Sequence of protein 2:
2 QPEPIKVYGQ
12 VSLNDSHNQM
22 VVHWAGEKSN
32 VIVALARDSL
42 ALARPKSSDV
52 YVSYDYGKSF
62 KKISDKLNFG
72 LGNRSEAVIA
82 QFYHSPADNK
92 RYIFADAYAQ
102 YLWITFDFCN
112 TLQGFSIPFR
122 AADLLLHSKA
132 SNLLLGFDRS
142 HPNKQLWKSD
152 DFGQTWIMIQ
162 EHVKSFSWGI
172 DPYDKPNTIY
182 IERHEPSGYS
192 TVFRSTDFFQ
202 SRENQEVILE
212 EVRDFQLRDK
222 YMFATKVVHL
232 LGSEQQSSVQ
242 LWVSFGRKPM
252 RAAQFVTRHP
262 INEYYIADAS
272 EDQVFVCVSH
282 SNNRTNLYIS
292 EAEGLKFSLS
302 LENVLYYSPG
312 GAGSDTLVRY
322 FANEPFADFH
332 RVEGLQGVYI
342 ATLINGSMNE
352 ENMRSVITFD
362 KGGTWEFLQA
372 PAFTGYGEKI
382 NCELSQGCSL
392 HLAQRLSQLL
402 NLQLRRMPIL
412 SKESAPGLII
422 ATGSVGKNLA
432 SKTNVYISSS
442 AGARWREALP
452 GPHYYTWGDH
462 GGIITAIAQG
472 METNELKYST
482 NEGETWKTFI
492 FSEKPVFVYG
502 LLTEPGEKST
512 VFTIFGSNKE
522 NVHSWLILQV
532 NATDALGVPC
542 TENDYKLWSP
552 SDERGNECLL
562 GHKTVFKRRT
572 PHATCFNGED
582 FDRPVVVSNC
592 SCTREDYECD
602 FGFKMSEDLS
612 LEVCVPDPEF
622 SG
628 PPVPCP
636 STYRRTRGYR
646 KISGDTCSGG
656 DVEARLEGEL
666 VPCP

Contacts between the two chains:
Residue Q20 in protein 2 is in contact with residue L8 in protein 1 (closest heavy-atom distance 4.7 Å).
Residue W25 in protein 2 is in contact with residue V10 in protein 1 (closest heavy-atom distance 4.0 Å).
Residue W526 in protein 2 is in contact with residue F7 in protein 1 (closest heavy-atom distance 3.8 Å).
Residue P506 in protein 2 interacts with residue V10 in protein 1 (closest heavy-atom distance 4.4 Å).
Residue R406 in protein 2 interacts with residue F7 in protein 1 (closest heavy-atom distance 3.7 Å).
Residue R406 in protein 2 is in contact with residue G6 in protein 1 (closest heavy-atom distance 2.9 Å).
Residue L405 in protein 2 contacts residue Q3 in protein 1 (closest heavy-atom distance 4.0 Å).
Residue Q20 in protein 2 contacts residue F7 in protein 1 (closest heavy-atom distance 3.4 Å).
Residue M21 in protein 2 contacts residue V9 in protein 1 (closest heavy-atom distance 2.9 Å).
Residue V23 in protein 2 contacts residue V9 in protein 1 (closest heavy-atom distance 2.8 Å).
Residue L503 in protein 2 interacts with residue V10 in protein 1 (closest heavy-atom distance 4.0 Å).
Residue N19 in protein 2 is in contact with residue G6 in protein 1 (closest heavy-atom distance 3.1 Å).
Residue R406 in protein 2 contacts residue R5 in protein 1 (closest heavy-atom distance 2.5 Å).
Residue N19 in protein 2 contacts residue R5 in protein 1 (closest heavy-atom distance 3.1 Å).
Residue Y500 in protein 2 interacts with residue G6 in protein 1 (closest heavy-atom distance 3.6 Å).
Residue Y500 in protein 2 is in contact with residue L1 in protein 1 (closest heavy-atom distance 3.9 Å).
Residue Y500 in protein 2 interacts with residue L8 in protein 1 (closest heavy-atom distance 4.1 Å).
Residue V23 in protein 2 interacts with residue Q11 in protein 1 (closest heavy-atom distance 3.0 Å).
Residue M21 in protein 2 interacts with residue L8 in protein 1 (closest heavy-atom distance 3.4 Å).
Residue Q470 in protein 2 is in contact with residue L1 in protein 1 (closest heavy-atom distance 4.8 Å).
Residue N19 in protein 2 interacts with residue D4 in protein 1 (closest heavy-atom distance 3.4 Å).
Residue V23 in protein 2 is in contact with residue V10 in protein 1 (closest heavy-atom distance 3.6 Å).
Residue F498 in protein 2 interacts with residue P2 in protein 1 (closest heavy-atom distance 5.0 Å).
Residue M472 in protein 2 interacts with residue L1 in protein 1 (closest heavy-atom distance 4.2 Å).
Residue H524 in protein 2 is in contact with residue R5 in protein 1 (closest heavy-atom distance 3.7 Å).
Residue R406 in protein 2 interacts with residue L1 in protein 1 (closest heavy-atom distance 4.1 Å).
Residue L503 in protein 2 is in contact with residue L8 in protein 1 (closest heavy-atom distance 4.3 Å).
Residue F498 in protein 2 is in contact with residue L1 in protein 1 (closest heavy-atom distance 4.1 Å).
Residue G471 in protein 2 interacts with residue L1 in protein 1 (closest heavy-atom distance 3.5 Å).
Residue S17 in protein 2 contacts residue R5 in protein 1 (closest heavy-atom distance 4.7 Å).
Residue Y500 in protein 2 is in contact with residue R5 in protein 1 (closest heavy-atom distance 4.0 Å).
Residue Y84 in protein 2 is in contact with residue Q11 in protein 1 (closest heavy-atom distance 4.3 Å).
Residue Q20 in protein 2 is in contact with residue V9 in protein 1 (closest heavy-atom distance 4.2 Å).
Residue H85 in protein 2 is in contact with residue Q11 in protein 1 (closest heavy-atom distance 3.3 Å).
Residue H24 in protein 2 is in contact with residue Q11 in protein 1 (closest heavy-atom distance 3.0 Å).
Residue Y500 in protein 2 contacts residue P2 in protein 1 (closest heavy-atom distance 4.3 Å).
Residue V523 in protein 2 is in contact with residue R5 in protein 1 (closest heavy-atom distance 4.4 Å).
Residue V22 in protein 2 interacts with residue V9 in protein 1 (closest heavy-atom distance 3.4 Å).
Residue N19 in protein 2 is in contact with residue F7 in protein 1 (closest heavy-atom distance 3.1 Å).
Residue M21 in protein 2 contacts residue F7 in protein 1 (closest heavy-atom distance 2.7 Å).
Residue V22 in protein 2 interacts with residue Q11 in protein 1 (closest heavy-atom distance 3.7 Å).
Residue V23 in protein 2 interacts with residue L8 in protein 1 (closest heavy-atom distance 3.9 Å).
Residue W526 in protein 2 contacts residue G6 in protein 1 (closest heavy-atom distance 3.6 Å).
Residue Y455 in protein 2 interacts with residue L1 in protein 1 (closest heavy-atom distance 4.8 Å).
Residue F516 in protein 2 is in contact with residue L8 in protein 1 (closest heavy-atom distance 3.7 Å).
Residue R406 in protein 2 is in contact with residue P2 in protein 1 (closest heavy-atom distance 2.9 Å).
Residue R406 in protein 2 is in contact with residue Q3 in protein 1 (closest heavy-atom distance 4.9 Å).
Residue G501 in protein 2 contacts residue L8 in protein 1 (closest heavy-atom distance 4.0 Å).
Residue H524 in protein 2 interacts with residue G6 in protein 1 (closest heavy-atom distance 3.7 Å).
Residue F83 in protein 2 interacts with residue Q11 in protein 1 (closest heavy-atom distance 2.9 Å).
Residue V499 in protein 2 contacts residue L1 in protein 1 (closest heavy-atom distance 4.2 Å).
Residue W526 in protein 2 interacts with residue L8 in protein 1 (closest heavy-atom distance 4.5 Å).
Residue L405 in protein 2 is in contact with residue F7 in protein 1 (closest heavy-atom distance 4.2 Å).

This data describes a binding interaction between two proteins.

Sequence of protein 1:
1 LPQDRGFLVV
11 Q